Interface contacts:
Residue A22 in the first protein is in contact with residue N77 in the second protein (closest heavy-atom distance 4.1 Å).
Residue H27 in the first protein contacts residue Y100 in the second protein (closest heavy-atom distance 3.1 Å).
Residue H27 in the first protein contacts residue W32 in the second protein (closest heavy-atom distance 3.4 Å).
Residue H27 in the first protein interacts with residue E29 in the second protein (closest heavy-atom distance 4.3 Å).
Residue R30 in the first protein is in contact with residue W32 in the second protein (closest heavy-atom distance 4.6 Å).
Residue G24 in the first protein interacts with residue I31 in the second protein (closest heavy-atom distance 3.0 Å).
Residue R29 in the first protein is in contact with residue E29 in the second protein (closest heavy-atom distance 4.9 Å).
Residue I23 in the first protein contacts residue I28 in the second protein (closest heavy-atom distance 3.2 Å).
Residue F26 in the first protein interacts with residue E29 in the second protein (closest heavy-atom distance 2.7 Å).
Residue I23 in the first protein interacts with residue E29 in the second protein (closest heavy-atom distance 4.9 Å).
Residue A22 in the first protein contacts residue E29 in the second protein (closest heavy-atom distance 3.4 Å).
Residue I23 in the first protein interacts with residue T53 in the second protein (closest heavy-atom distance 3.4 Å).
Residue G28 in the first protein contacts residue V54 in the second protein (closest heavy-atom distance 3.5 Å).
Residue I23 in the first protein contacts residue N74 in the second protein (closest heavy-atom distance 4.8 Å).
Residue I23 in the first protein is in contact with residue I31 in the second protein (closest heavy-atom distance 4.3 Å).
Residue F254 in the first protein contacts residue V54 in the second protein (closest heavy-atom distance 4.3 Å).
Residue G24 in the first protein contacts residue I28 in the second protein (closest heavy-atom distance 3.3 Å).
Residue I23 in the first protein interacts with residue N77 in the second protein (closest heavy-atom distance 3.7 Å).
Residue H27 in the first protein contacts residue V54 in the second protein (closest heavy-atom distance 4.1 Å).
Residue F254 in the first protein contacts residue T55 in the second protein (closest heavy-atom distance 3.5 Å).
Residue H27 in the first protein is in contact with residue T30 in the second protein (closest heavy-atom distance 3.3 Å).
Residue A25 in the first protein interacts with residue E29 in the second protein (closest heavy-atom distance 3.5 Å).
Residue A21 in the first protein interacts with residue N74 in the second protein (closest heavy-atom distance 3.4 Å).
Residue A25 in the first protein interacts with residue I28 in the second protein (closest heavy-atom distance 4.9 Å).
Residue G24 in the first protein contacts residue T53 in the second protein (closest heavy-atom distance 3.9 Å).
Residue G24 in the first protein is in contact with residue E29 in the second protein (closest heavy-atom distance 3.9 Å).
Residue F26 in the first protein contacts residue T30 in the second protein (closest heavy-atom distance 4.3 Å).
Residue L31 in the first protein contacts residue W32 in the second protein (closest heavy-atom distance 3.7 Å).
Residue G24 in the first protein contacts residue T30 in the second protein (closest heavy-atom distance 4.7 Å).
Residue R194 in the first protein contacts residue E29 in the second protein (closest heavy-atom distance 2.9 Å).
Residue I23 in the first protein is in contact with residue L34 in the second protein (closest heavy-atom distance 4.9 Å).
Residue G24 in the first protein interacts with residue V54 in the second protein (closest heavy-atom distance 4.5 Å).
Residue H27 in the first protein is in contact with residue I31 in the second protein (closest heavy-atom distance 3.8 Å).
Residue S253 in the first protein interacts with residue T55 in the second protein (closest heavy-atom distance 4.2 Å).
Residue I23 in the first protein is in contact with residue L72 in the second protein (closest heavy-atom distance 3.9 Å).
Residue S253 in the first protein is in contact with residue V54 in the second protein (closest heavy-atom distance 4.3 Å).
Residue I23 in the first protein contacts residue T78 in the second protein (closest heavy-atom distance 4.8 Å).
Residue L31 in the first protein contacts residue V54 in the second protein (closest heavy-atom distance 4.8 Å).
Residue A22 in the first protein contacts residue I28 in the second protein (closest heavy-atom distance 3.2 Å).

This data describes a binding interaction between two proteins.

Sequence of the first protein:
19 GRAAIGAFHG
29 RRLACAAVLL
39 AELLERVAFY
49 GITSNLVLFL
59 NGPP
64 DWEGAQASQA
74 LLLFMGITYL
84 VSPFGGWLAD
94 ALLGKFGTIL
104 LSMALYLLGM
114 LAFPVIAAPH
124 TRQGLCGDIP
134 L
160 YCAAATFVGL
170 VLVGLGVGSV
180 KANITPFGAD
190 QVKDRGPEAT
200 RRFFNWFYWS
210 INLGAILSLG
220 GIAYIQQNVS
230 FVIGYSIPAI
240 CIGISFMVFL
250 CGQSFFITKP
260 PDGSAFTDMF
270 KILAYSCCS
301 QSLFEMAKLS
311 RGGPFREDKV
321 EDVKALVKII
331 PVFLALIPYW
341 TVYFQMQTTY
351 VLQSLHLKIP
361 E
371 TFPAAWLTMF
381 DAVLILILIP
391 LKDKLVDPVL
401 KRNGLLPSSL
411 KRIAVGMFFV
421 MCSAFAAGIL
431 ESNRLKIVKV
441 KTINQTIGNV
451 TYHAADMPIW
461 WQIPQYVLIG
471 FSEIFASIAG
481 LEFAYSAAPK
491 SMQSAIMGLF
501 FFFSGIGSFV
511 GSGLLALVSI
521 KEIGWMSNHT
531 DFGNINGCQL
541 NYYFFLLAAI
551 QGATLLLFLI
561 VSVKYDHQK

Sequence of the second protein:
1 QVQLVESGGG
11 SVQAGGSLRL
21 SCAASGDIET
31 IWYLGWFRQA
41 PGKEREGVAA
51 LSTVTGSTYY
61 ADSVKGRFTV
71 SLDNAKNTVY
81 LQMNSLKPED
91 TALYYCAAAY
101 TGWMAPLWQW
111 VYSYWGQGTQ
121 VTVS